Interface contacts:
Residue D210 in chain B is in contact with residue K158 in chain A (closest heavy-atom distance 4.0 Å).
Residue R209 in chain B interacts with residue K158 in chain A (closest heavy-atom distance 4.7 Å).
Residue D210 in chain B is in contact with residue W159 in chain A (closest heavy-atom distance 3.5 Å).

Sequence of chain A:
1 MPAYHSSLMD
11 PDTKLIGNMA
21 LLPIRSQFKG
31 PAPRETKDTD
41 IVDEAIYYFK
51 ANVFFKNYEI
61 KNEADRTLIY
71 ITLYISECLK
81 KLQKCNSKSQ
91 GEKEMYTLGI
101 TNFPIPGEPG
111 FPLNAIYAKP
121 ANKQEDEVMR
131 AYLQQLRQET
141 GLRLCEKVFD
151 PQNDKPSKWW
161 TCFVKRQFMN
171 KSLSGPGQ

Sequence of chain B:
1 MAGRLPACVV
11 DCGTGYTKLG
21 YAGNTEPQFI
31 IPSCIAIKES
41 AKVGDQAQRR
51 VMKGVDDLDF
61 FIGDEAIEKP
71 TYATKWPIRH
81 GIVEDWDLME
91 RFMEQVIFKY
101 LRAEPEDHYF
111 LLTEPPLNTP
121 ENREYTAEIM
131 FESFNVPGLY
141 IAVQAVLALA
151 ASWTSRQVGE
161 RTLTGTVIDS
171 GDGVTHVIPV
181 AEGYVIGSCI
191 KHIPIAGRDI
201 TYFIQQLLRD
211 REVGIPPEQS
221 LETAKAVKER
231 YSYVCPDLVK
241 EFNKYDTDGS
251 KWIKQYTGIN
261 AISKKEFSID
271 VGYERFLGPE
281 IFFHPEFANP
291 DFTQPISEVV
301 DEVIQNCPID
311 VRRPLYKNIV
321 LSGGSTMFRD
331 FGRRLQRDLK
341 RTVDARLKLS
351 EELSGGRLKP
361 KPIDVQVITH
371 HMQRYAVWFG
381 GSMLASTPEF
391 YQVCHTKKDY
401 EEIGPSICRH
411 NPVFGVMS

The following describes two proteins that form a bound complex.